This data describes a binding interaction between two proteins.

Sequence of chain B:
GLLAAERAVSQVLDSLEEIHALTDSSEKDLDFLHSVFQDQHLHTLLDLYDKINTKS

Interface contacts:
Residue L46 in chain A is in contact with residue L45 in chain B (closest heavy-atom distance 3.0 Å).
Residue L57 in chain A contacts residue T44 in chain B (closest heavy-atom distance 3.2 Å).
Residue F38 in chain A contacts residue F37 in chain B (closest heavy-atom distance 3.2 Å).
Residue L27 in chain A contacts residue E18 in chain B (closest heavy-atom distance 2.8 Å).
Residue R1 in chain A contacts residue S35 in chain B (closest heavy-atom distance 2.8 Å).
Residue I37 in chain A interacts with residue A4 in chain B (closest heavy-atom distance 3.1 Å).
Residue R33 in chain A contacts residue A8 in chain B (closest heavy-atom distance 3.1 Å).
Residue Q50 in chain A contacts residue L45 in chain B (closest heavy-atom distance 3.8 Å).
Residue A8 in chain A contacts residue F32 in chain B (closest heavy-atom distance 3.9 Å).
Residue Y15 in chain A contacts residue L30 in chain B (closest heavy-atom distance 3.3 Å).
Residue L42 in chain A is in contact with residue Y49 in chain B (closest heavy-atom distance 2.9 Å).
Residue R7 in chain A is in contact with residue F32 in chain B (closest heavy-atom distance 3.4 Å).
Residue L42 in chain A is in contact with residue I52 in chain B (closest heavy-atom distance 3.5 Å).
Residue D4 in chain A is in contact with residue V36 in chain B (closest heavy-atom distance 3.4 Å).
Residue K18 in chain A contacts residue T23 in chain B (closest heavy-atom distance 3.3 Å).
Residue V34 in chain A interacts with residue A8 in chain B (closest heavy-atom distance 3.5 Å).
Residue I37 in chain A is in contact with residue A5 in chain B (closest heavy-atom distance 2.9 Å).
Residue Y15 in chain A contacts residue S25 in chain B (closest heavy-atom distance 2.7 Å).
Residue R1 in chain A is in contact with residue V36 in chain B (closest heavy-atom distance 3.3 Å).
Residue R1 in chain A is in contact with residue D39 in chain B (closest heavy-atom distance 3.4 Å).
Residue F43 in chain A is in contact with residue L46 in chain B (closest heavy-atom distance 3.0 Å).
Residue L12 in chain A is in contact with residue F37 in chain B (closest heavy-atom distance 3.2 Å).
Residue I47 in chain A contacts residue L45 in chain B (closest heavy-atom distance 3.6 Å).
Residue A8 in chain A contacts residue L33 in chain B (closest heavy-atom distance 2.9 Å).
Residue L11 in chain A contacts residue D29 in chain B (closest heavy-atom distance 3.6 Å).
Residue F43 in chain A interacts with residue L42 in chain B (closest heavy-atom distance 3.4 Å).
Residue A8 in chain A is in contact with residue V36 in chain B (closest heavy-atom distance 3.0 Å).
Residue L42 in chain A interacts with residue N53 in chain B (closest heavy-atom distance 3.2 Å).
Residue L46 in chain A interacts with residue Y49 in chain B (closest heavy-atom distance 2.8 Å).
Residue A8 in chain A interacts with residue F37 in chain B (closest heavy-atom distance 3.8 Å).
Residue R33 in chain A contacts residue R7 in chain B (closest heavy-atom distance 2.7 Å).
Residue L11 in chain A contacts residue L33 in chain B (closest heavy-atom distance 3.0 Å).
Residue L19 in chain A is in contact with residue T23 in chain B (closest heavy-atom distance 3.7 Å).
Residue D24 in chain A contacts residue E18 in chain B (closest heavy-atom distance 2.7 Å).
Residue D4 in chain A contacts residue F32 in chain B (closest heavy-atom distance 3.3 Å).
Residue L12 in chain A interacts with residue L33 in chain B (closest heavy-atom distance 3.7 Å).
Residue K18 in chain A contacts residue L22 in chain B (closest heavy-atom distance 3.8 Å).
Residue D24 in chain A is in contact with residue L22 in chain B (closest heavy-atom distance 3.3 Å).
Residue S30 in chain A is in contact with residue Q11 in chain B (closest heavy-atom distance 3.0 Å).
Residue Y15 in chain A interacts with residue D29 in chain B (closest heavy-atom distance 2.8 Å).
Residue V55 in chain A contacts residue T44 in chain B (closest heavy-atom distance 3.0 Å).
Residue Q50 in chain A interacts with residue H41 in chain B (closest heavy-atom distance 3.1 Å).
Residue I31 in chain A is in contact with residue V12 in chain B (closest heavy-atom distance 3.5 Å).
Residue L46 in chain A is in contact with residue L48 in chain B (closest heavy-atom distance 3.1 Å).
Residue I37 in chain A contacts residue L46 in chain B (closest heavy-atom distance 3.7 Å).
Residue S30 in chain A contacts residue V12 in chain B (closest heavy-atom distance 3.5 Å).
Residue F43 in chain A is in contact with residue L45 in chain B (closest heavy-atom distance 3.4 Å).
Residue L12 in chain A is in contact with residue V12 in chain B (closest heavy-atom distance 3.1 Å).
Residue F38 in chain A interacts with residue V36 in chain B (closest heavy-atom distance 3.9 Å).
Residue L19 in chain A interacts with residue L22 in chain B (closest heavy-atom distance 3.0 Å).
Residue R33 in chain A interacts with residue Q11 in chain B (closest heavy-atom distance 2.6 Å).
Residue F43 in chain A contacts residue Y49 in chain B (closest heavy-atom distance 3.1 Å).
Residue S40 in chain A contacts residue Y49 in chain B (closest heavy-atom distance 2.5 Å).
Residue L27 in chain A is in contact with residue S15 in chain B (closest heavy-atom distance 2.9 Å).
Residue V34 in chain A contacts residue V12 in chain B (closest heavy-atom distance 3.0 Å).
Residue R33 in chain A contacts residue A4 in chain B (closest heavy-atom distance 3.6 Å).
Residue R7 in chain A contacts residue D29 in chain B (closest heavy-atom distance 3.6 Å).
Residue L19 in chain A contacts residue I19 in chain B (closest heavy-atom distance 3.3 Å).
Residue L46 in chain A contacts residue I52 in chain B (closest heavy-atom distance 3.8 Å).
Residue I31 in chain A contacts residue I19 in chain B (closest heavy-atom distance 3.5 Å).

Sequence of chain A:
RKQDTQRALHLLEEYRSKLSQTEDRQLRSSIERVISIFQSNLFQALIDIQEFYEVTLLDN